These two protein chains interact to form a complex.

Sequence of chain A:
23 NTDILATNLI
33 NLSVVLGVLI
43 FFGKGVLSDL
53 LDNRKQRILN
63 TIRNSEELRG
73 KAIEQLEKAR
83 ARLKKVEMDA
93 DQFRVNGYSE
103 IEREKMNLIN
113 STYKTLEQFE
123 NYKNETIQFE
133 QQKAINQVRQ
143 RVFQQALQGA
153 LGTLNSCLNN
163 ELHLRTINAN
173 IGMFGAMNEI

Sequence of chain B:
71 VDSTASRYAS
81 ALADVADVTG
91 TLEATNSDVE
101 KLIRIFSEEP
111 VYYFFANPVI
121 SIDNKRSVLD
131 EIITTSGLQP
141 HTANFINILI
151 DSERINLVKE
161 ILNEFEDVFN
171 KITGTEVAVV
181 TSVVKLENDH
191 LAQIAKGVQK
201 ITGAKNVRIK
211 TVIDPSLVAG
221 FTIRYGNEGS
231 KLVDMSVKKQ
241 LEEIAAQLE

Interface contacts:
Residue V218 in chain B is in contact with residue H165 in chain A (closest heavy-atom distance 3.8 Å).
Residue I244 in chain B is in contact with residue Q142 in chain A (closest heavy-atom distance 3.9 Å).
Residue I201 in chain B contacts residue F176 in chain A (closest heavy-atom distance 4.9 Å).
Residue Q247 in chain B interacts with residue F145 in chain A (closest heavy-atom distance 3.1 Å).
Residue H190 in chain B is in contact with residue N170 in chain A (closest heavy-atom distance 5.0 Å).
Residue F221 in chain B contacts residue I173 in chain A (closest heavy-atom distance 3.6 Å).
Residue I194 in chain B contacts residue I173 in chain A (closest heavy-atom distance 4.2 Å).
Residue G220 in chain B interacts with residue N172 in chain A (closest heavy-atom distance 4.1 Å).
Residue A219 in chain B interacts with residue T168 in chain A (closest heavy-atom distance 4.0 Å).
Residue Q240 in chain B interacts with residue L153 in chain A (closest heavy-atom distance 4.3 Å).
Residue E187 in chain B contacts residue L166 in chain A (closest heavy-atom distance 4.6 Å).
Residue E243 in chain B contacts residue F145 in chain A (closest heavy-atom distance 4.2 Å).
Residue V218 in chain B contacts residue L153 in chain A (closest heavy-atom distance 4.3 Å).
Residue I244 in chain B interacts with residue F145 in chain A (closest heavy-atom distance 3.5 Å).
Residue L248 in chain B contacts residue R141 in chain A (closest heavy-atom distance 4.3 Å).
Residue K200 in chain B interacts with residue E181 in chain A (closest heavy-atom distance 4.7 Å).
Residue H190 in chain B contacts residue I169 in chain A (closest heavy-atom distance 3.6 Å).
Residue I244 in chain B interacts with residue L149 in chain A (closest heavy-atom distance 3.6 Å).
Residue E249 in chain B is in contact with residue R141 in chain A (closest heavy-atom distance 4.7 Å).
Residue M235 in chain B is in contact with residue N172 in chain A (closest heavy-atom distance 4.1 Å).
Residue V233 in chain B contacts residue F176 in chain A (closest heavy-atom distance 4.1 Å).
Residue F221 in chain B interacts with residue F176 in chain A (closest heavy-atom distance 3.6 Å).
Residue I194 in chain B interacts with residue F176 in chain A (closest heavy-atom distance 3.9 Å).
Residue I223 in chain B contacts residue F176 in chain A (closest heavy-atom distance 3.6 Å).
Residue L248 in chain B contacts residue Q142 in chain A (closest heavy-atom distance 3.4 Å).
Residue L248 in chain B interacts with residue N138 in chain A (closest heavy-atom distance 4.2 Å).
Residue V218 in chain B is in contact with residue L156 in chain A (closest heavy-atom distance 4.2 Å).
Residue V183 in chain B interacts with residue H165 in chain A (closest heavy-atom distance 4.2 Å).
Residue A219 in chain B interacts with residue I169 in chain A (closest heavy-atom distance 4.6 Å).
Residue V198 in chain B is in contact with residue F176 in chain A (closest heavy-atom distance 4.1 Å).
Residue Q240 in chain B interacts with residue F145 in chain A (closest heavy-atom distance 4.8 Å).
Residue L186 in chain B is in contact with residue I169 in chain A (closest heavy-atom distance 4.4 Å).
Residue Q193 in chain B interacts with residue I173 in chain A (closest heavy-atom distance 4.4 Å).
Residue Q247 in chain B interacts with residue R141 in chain A (closest heavy-atom distance 2.6 Å).
Residue Q240 in chain B interacts with residue L149 in chain A (closest heavy-atom distance 4.3 Å).
Residue V184 in chain B contacts residue I169 in chain A (closest heavy-atom distance 4.8 Å).
Residue Q240 in chain B interacts with residue L156 in chain A (closest heavy-atom distance 4.4 Å).
Residue H190 in chain B is in contact with residue I173 in chain A (closest heavy-atom distance 3.5 Å).
Residue A219 in chain B interacts with residue N172 in chain A (closest heavy-atom distance 4.6 Å).
Residue I201 in chain B interacts with residue N180 in chain A (closest heavy-atom distance 3.3 Å).
Residue Q247 in chain B contacts residue Q142 in chain A (closest heavy-atom distance 4.0 Å).
Residue A219 in chain B contacts residue H165 in chain A (closest heavy-atom distance 3.7 Å).
Residue G197 in chain B is in contact with residue F176 in chain A (closest heavy-atom distance 4.2 Å).
Residue F221 in chain B is in contact with residue I169 in chain A (closest heavy-atom distance 4.9 Å).
Residue G197 in chain B contacts residue N180 in chain A (closest heavy-atom distance 4.0 Å).
Residue F221 in chain B interacts with residue N172 in chain A (closest heavy-atom distance 3.5 Å).
Residue V184 in chain B interacts with residue H165 in chain A (closest heavy-atom distance 4.1 Å).
Residue Q193 in chain B is in contact with residue F176 in chain A (closest heavy-atom distance 4.6 Å).